Residue-level contacts at the interface:
Residue N82 in the first protein interacts with residue D86 in the second protein (closest heavy-atom distance 3.5 Å).
Residue K84 in the first protein contacts residue K84 in the second protein (closest heavy-atom distance 4.0 Å).
Residue K93 in the first protein interacts with residue V78 in the second protein (closest heavy-atom distance 3.7 Å).
Residue K93 in the first protein is in contact with residue K77 in the second protein (closest heavy-atom distance 3.8 Å).
Residue V78 in the first protein interacts with residue K93 in the second protein (closest heavy-atom distance 3.5 Å).
Residue K84 in the first protein contacts residue D86 in the second protein (closest heavy-atom distance 4.5 Å).
Residue I80 in the first protein is in contact with residue V90 in the second protein (closest heavy-atom distance 3.6 Å).
Residue N82 in the first protein contacts residue S88 in the second protein (closest heavy-atom distance 3.3 Å).
Residue D86 in the first protein contacts residue K84 in the second protein (closest heavy-atom distance 3.3 Å).

Sequence of the first protein:
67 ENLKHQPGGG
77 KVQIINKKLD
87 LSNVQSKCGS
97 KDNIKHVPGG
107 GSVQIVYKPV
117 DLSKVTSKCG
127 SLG

This data describes a binding interaction between two proteins.

Sequence of the second protein:
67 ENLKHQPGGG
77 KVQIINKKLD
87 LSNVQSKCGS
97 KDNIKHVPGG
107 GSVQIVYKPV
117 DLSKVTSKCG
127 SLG